Sequence of chain B:
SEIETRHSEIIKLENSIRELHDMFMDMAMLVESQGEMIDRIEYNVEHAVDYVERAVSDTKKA

This data describes a binding interaction between two proteins.

Sequence of chain A:
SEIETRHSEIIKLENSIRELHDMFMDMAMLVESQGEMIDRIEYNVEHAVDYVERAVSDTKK

Interface contacts:
Residue S19 in chain B is in contact with residue R43 in chain A (closest heavy-atom distance 4.2 Å).
Residue Q37 in chain B contacts residue L23 in chain A (closest heavy-atom distance 4.0 Å).
Residue V34 in chain B contacts residue M30 in chain A (closest heavy-atom distance 3.7 Å).
Residue S19 in chain B is in contact with residue I44 in chain A (closest heavy-atom distance 3.0 Å).
Residue A51 in chain B is in contact with residue L16 in chain A (closest heavy-atom distance 4.6 Å).
Residue I41 in chain B contacts residue L23 in chain A (closest heavy-atom distance 3.8 Å).
Residue E12 in chain B is in contact with residue H50 in chain A (closest heavy-atom distance 2.6 Å).
Residue L16 in chain B contacts residue N47 in chain A (closest heavy-atom distance 3.6 Å).
Residue L16 in chain B is in contact with residue A51 in chain A (closest heavy-atom distance 4.2 Å).
Residue L23 in chain B interacts with residue M40 in chain A (closest heavy-atom distance 3.9 Å).
Residue M40 in chain B is in contact with residue S19 in chain A (closest heavy-atom distance 4.0 Å).
Residue E22 in chain B contacts residue M40 in chain A (closest heavy-atom distance 3.9 Å).
Residue I44 in chain B is in contact with residue L23 in chain A (closest heavy-atom distance 4.0 Å).
Residue H50 in chain B contacts residue E12 in chain A (closest heavy-atom distance 3.2 Å).
Residue V48 in chain B is in contact with residue L16 in chain A (closest heavy-atom distance 4.3 Å).
Residue Y54 in chain B contacts residue R9 in chain A (closest heavy-atom distance 2.8 Å).
Residue K15 in chain B contacts residue N47 in chain A (closest heavy-atom distance 3.3 Å).
Residue M26 in chain B is in contact with residue Q37 in chain A (closest heavy-atom distance 3.1 Å).
Residue M26 in chain B contacts residue S36 in chain A (closest heavy-atom distance 3.2 Å).
Residue M40 in chain B interacts with residue E22 in chain A (closest heavy-atom distance 3.1 Å).
Residue S36 in chain B interacts with residue M26 in chain A (closest heavy-atom distance 3.5 Å).
Residue L23 in chain B is in contact with residue I44 in chain A (closest heavy-atom distance 3.7 Å).
Residue M30 in chain B contacts residue Q37 in chain A (closest heavy-atom distance 3.6 Å).
Residue L33 in chain B contacts residue D29 in chain A (closest heavy-atom distance 3.9 Å).
Residue Y54 in chain B contacts residue E5 in chain A (closest heavy-atom distance 4.7 Å).
Residue R43 in chain B is in contact with residue S19 in chain A (closest heavy-atom distance 4.8 Å).
Residue I20 in chain B is in contact with residue I44 in chain A (closest heavy-atom distance 3.8 Å).
Residue L33 in chain B interacts with residue M26 in chain A (closest heavy-atom distance 4.0 Å).
Residue I41 in chain B contacts residue F27 in chain A (closest heavy-atom distance 4.8 Å).
Residue N47 in chain B interacts with residue L16 in chain A (closest heavy-atom distance 3.7 Å).
Residue L16 in chain B is in contact with residue I44 in chain A (closest heavy-atom distance 4.6 Å).
Residue Q37 in chain B is in contact with residue M30 in chain A (closest heavy-atom distance 3.5 Å).
Residue I44 in chain B interacts with residue S19 in chain A (closest heavy-atom distance 3.9 Å).
Residue Q37 in chain B contacts residue F27 in chain A (closest heavy-atom distance 3.6 Å).
Residue L23 in chain B contacts residue Q37 in chain A (closest heavy-atom distance 4.2 Å).
Residue I44 in chain B contacts residue I20 in chain A (closest heavy-atom distance 4.0 Å).
Residue F27 in chain B is in contact with residue Q37 in chain A (closest heavy-atom distance 3.5 Å).
Residue L33 in chain B contacts residue L33 in chain A (closest heavy-atom distance 4.1 Å).
Residue Q37 in chain B contacts residue M26 in chain A (closest heavy-atom distance 3.6 Å).
Residue M30 in chain B interacts with residue V34 in chain A (closest heavy-atom distance 4.5 Å).
Residue R9 in chain B interacts with residue H50 in chain A (closest heavy-atom distance 4.3 Å).
Residue L33 in chain B interacts with residue M30 in chain A (closest heavy-atom distance 3.5 Å).
Residue M26 in chain B interacts with residue M40 in chain A (closest heavy-atom distance 3.7 Å).
Residue L23 in chain B is in contact with residue I41 in chain A (closest heavy-atom distance 3.8 Å).
Residue S19 in chain B contacts residue N47 in chain A (closest heavy-atom distance 3.0 Å).
Residue M30 in chain B is in contact with residue M30 in chain A (closest heavy-atom distance 3.9 Å).
Residue I44 in chain B contacts residue L16 in chain A (closest heavy-atom distance 4.3 Å).
Residue M26 in chain B is in contact with residue L33 in chain A (closest heavy-atom distance 4.7 Å).
Residue M40 in chain B contacts residue M26 in chain A (closest heavy-atom distance 4.1 Å).
Residue N47 in chain B contacts residue S19 in chain A (closest heavy-atom distance 4.6 Å).
Residue D29 in chain B contacts residue L33 in chain A (closest heavy-atom distance 4.2 Å).
Residue M30 in chain B is in contact with residue L33 in chain A (closest heavy-atom distance 3.5 Å).
Residue S19 in chain B interacts with residue M40 in chain A (closest heavy-atom distance 3.5 Å).
Residue R9 in chain B interacts with residue Y54 in chain A (closest heavy-atom distance 3.3 Å).
Residue L16 in chain B is in contact with residue V48 in chain A (closest heavy-atom distance 3.8 Å).
Residue M40 in chain B contacts residue L23 in chain A (closest heavy-atom distance 4.0 Å).